Sequence of chain B:
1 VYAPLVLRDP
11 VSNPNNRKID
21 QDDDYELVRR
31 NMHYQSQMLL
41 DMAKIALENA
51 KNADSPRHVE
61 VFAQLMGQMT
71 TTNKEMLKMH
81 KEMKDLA

Interface contacts:
Residue T70 in chain A is in contact with residue Q35 in chain B (closest heavy-atom distance 3.1 Å).
Residue E26 in chain A contacts residue S12 in chain B (closest heavy-atom distance 3.8 Å).
Residue M66 in chain A is in contact with residue Q35 in chain B (closest heavy-atom distance 3.0 Å).
Residue K84 in chain A contacts residue D85 in chain B (closest heavy-atom distance 3.1 Å).
Residue K81 in chain A is in contact with residue L86 in chain B (closest heavy-atom distance 3.6 Å).
Residue I45 in chain A is in contact with residue Y2 in chain B (closest heavy-atom distance 3.7 Å).
Residue N73 in chain A interacts with residue N31 in chain B (closest heavy-atom distance 3.5 Å).
Residue D54 in chain A interacts with residue N49 in chain B (closest heavy-atom distance 3.8 Å).
Residue H33 in chain A is in contact with residue L27 in chain B (closest heavy-atom distance 3.5 Å).
Residue K81 in chain A interacts with residue E82 in chain B (closest heavy-atom distance 2.8 Å).
Residue T70 in chain A is in contact with residue T72 in chain B (closest heavy-atom distance 3.3 Å).
Residue Y25 in chain A interacts with residue D20 in chain B (closest heavy-atom distance 2.6 Å).
Residue K51 in chain A is in contact with residue D41 in chain B (closest heavy-atom distance 2.9 Å).
Residue L40 in chain A interacts with residue Y34 in chain B (closest heavy-atom distance 3.5 Å).
Residue L77 in chain A interacts with residue M79 in chain B (closest heavy-atom distance 3.7 Å).
Residue E60 in chain A contacts residue Q64 in chain B (closest heavy-atom distance 3.4 Å).
Residue D22 in chain A contacts residue P14 in chain B (closest heavy-atom distance 3.6 Å).
Residue Q37 in chain A is in contact with residue R8 in chain B (closest heavy-atom distance 2.8 Å).
Residue Y34 in chain A interacts with residue L7 in chain B (closest heavy-atom distance 3.6 Å).
Residue R29 in chain A interacts with residue S12 in chain B (closest heavy-atom distance 2.8 Å).
Residue K81 in chain A contacts residue D85 in chain B (closest heavy-atom distance 3.1 Å).
Residue P56 in chain A interacts with residue V61 in chain B (closest heavy-atom distance 3.4 Å).
Residue A63 in chain A interacts with residue Q68 in chain B (closest heavy-atom distance 3.4 Å).
Residue S36 in chain A is in contact with residue N31 in chain B (closest heavy-atom distance 3.6 Å).
Residue A43 in chain A interacts with residue M38 in chain B (closest heavy-atom distance 3.8 Å).
Residue Q37 in chain A interacts with residue L5 in chain B (closest heavy-atom distance 3.8 Å).
Residue M83 in chain A is in contact with residue R17 in chain B (closest heavy-atom distance 3.4 Å).
Residue M76 in chain A is in contact with residue D24 in chain B (closest heavy-atom distance 3.4 Å).
Residue E60 in chain A is in contact with residue V61 in chain B (closest heavy-atom distance 3.4 Å).
Residue K44 in chain A contacts residue M38 in chain B (closest heavy-atom distance 3.6 Å).
Residue K51 in chain A is in contact with residue I45 in chain B (closest heavy-atom distance 3.7 Å).
Residue M79 in chain A interacts with residue D24 in chain B (closest heavy-atom distance 3.5 Å).
Residue D54 in chain A interacts with residue H58 in chain B (closest heavy-atom distance 3.5 Å).
Residue A50 in chain A contacts residue M42 in chain B (closest heavy-atom distance 3.6 Å).
Residue G67 in chain A contacts residue Q68 in chain B (closest heavy-atom distance 3.1 Å).
Residue M76 in chain A interacts with residue L27 in chain B (closest heavy-atom distance 3.7 Å).
Residue H33 in chain A interacts with residue P10 in chain B (closest heavy-atom distance 3.6 Å).
Residue L40 in chain A is in contact with residue R30 in chain B (closest heavy-atom distance 3.5 Å).
Residue N73 in chain A contacts residue V28 in chain B (closest heavy-atom distance 3.7 Å).
Residue H80 in chain A is in contact with residue Q21 in chain B (closest heavy-atom distance 3.5 Å).
Residue D22 in chain A is in contact with residue N15 in chain B (closest heavy-atom distance 3.1 Å).
Residue N73 in chain A contacts residue Q35 in chain B (closest heavy-atom distance 3.2 Å).
Residue H80 in chain A contacts residue D24 in chain B (closest heavy-atom distance 2.6 Å).
Residue R29 in chain A is in contact with residue D20 in chain B (closest heavy-atom distance 3.7 Å).
Residue Q37 in chain A contacts residue L7 in chain B (closest heavy-atom distance 3.6 Å).
Residue Y34 in chain A contacts residue D9 in chain B (closest heavy-atom distance 3.5 Å).
Residue Y25 in chain A is in contact with residue R17 in chain B (closest heavy-atom distance 3.6 Å).
Residue E26 in chain A interacts with residue P14 in chain B (closest heavy-atom distance 3.3 Å).
Residue E60 in chain A contacts residue R57 in chain B (closest heavy-atom distance 2.7 Å).
Residue H33 in chain A contacts residue D24 in chain B (closest heavy-atom distance 3.1 Å).
Residue R30 in chain A interacts with residue D9 in chain B (closest heavy-atom distance 3.4 Å).
Residue V59 in chain A contacts residue V61 in chain B (closest heavy-atom distance 3.6 Å).
Residue K74 in chain A interacts with residue E75 in chain B (closest heavy-atom distance 3.3 Å).
Residue M69 in chain A is in contact with residue Q35 in chain B (closest heavy-atom distance 3.4 Å).
Residue H80 in chain A is in contact with residue R17 in chain B (closest heavy-atom distance 3.1 Å).
Residue L47 in chain A contacts residue M38 in chain B (closest heavy-atom distance 3.5 Å).
Residue H80 in chain A contacts residue L86 in chain B (closest heavy-atom distance 3.7 Å).
Residue R29 in chain A interacts with residue D24 in chain B (closest heavy-atom distance 2.8 Å).
Residue R29 in chain A is in contact with residue V11 in chain B (closest heavy-atom distance 3.1 Å).
Residue M66 in chain A interacts with residue L39 in chain B (closest heavy-atom distance 3.7 Å).

Sequence of chain A:
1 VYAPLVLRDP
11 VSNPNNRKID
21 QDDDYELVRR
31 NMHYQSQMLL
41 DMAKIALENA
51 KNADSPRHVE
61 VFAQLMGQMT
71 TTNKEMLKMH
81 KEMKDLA

These two protein chains interact to form a complex.